Sequence of chain B:
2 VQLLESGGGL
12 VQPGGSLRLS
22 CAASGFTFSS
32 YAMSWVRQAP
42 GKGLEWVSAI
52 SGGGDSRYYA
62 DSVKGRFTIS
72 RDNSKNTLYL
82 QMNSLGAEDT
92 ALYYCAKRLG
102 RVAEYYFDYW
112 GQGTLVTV

Sequence of chain A:
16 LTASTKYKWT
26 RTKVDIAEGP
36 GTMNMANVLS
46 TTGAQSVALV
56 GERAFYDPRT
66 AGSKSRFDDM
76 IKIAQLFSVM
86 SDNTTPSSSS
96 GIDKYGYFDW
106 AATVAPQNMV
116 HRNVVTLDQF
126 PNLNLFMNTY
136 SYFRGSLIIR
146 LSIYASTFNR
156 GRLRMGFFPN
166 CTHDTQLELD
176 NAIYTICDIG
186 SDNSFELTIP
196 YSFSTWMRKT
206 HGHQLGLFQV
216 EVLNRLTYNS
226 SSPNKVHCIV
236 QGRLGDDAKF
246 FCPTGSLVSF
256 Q

These two protein chains interact to form a complex.

Residue-level contacts at the interface:
Residue N133 in chain A interacts with residue A104 in chain B (closest heavy-atom distance 4.0 Å).
Residue V253 in chain A is in contact with residue G101 in chain B (closest heavy-atom distance 3.7 Å).
Residue L252 in chain A contacts residue E105 in chain B (closest heavy-atom distance 4.6 Å).
Residue V253 in chain A interacts with residue R99 in chain B (closest heavy-atom distance 4.0 Å).
Residue H206 in chain A contacts residue E105 in chain B (closest heavy-atom distance 1.8 Å).
Residue L252 in chain A is in contact with residue V103 in chain B (closest heavy-atom distance 3.2 Å).
Residue L252 in chain A interacts with residue R99 in chain B (closest heavy-atom distance 2.6 Å).
Residue V253 in chain A is in contact with residue A104 in chain B (closest heavy-atom distance 3.4 Å).
Residue V253 in chain A is in contact with residue V103 in chain B (closest heavy-atom distance 1.4 Å).
Residue V253 in chain A contacts residue R102 in chain B (closest heavy-atom distance 3.7 Å).
Residue H206 in chain A interacts with residue A104 in chain B (closest heavy-atom distance 3.9 Å).
Residue L252 in chain A is in contact with residue A104 in chain B (closest heavy-atom distance 2.4 Å).
Residue M132 in chain A interacts with residue A104 in chain B (closest heavy-atom distance 3.6 Å).